These two protein chains interact to form a complex.

Sequence of chain A:
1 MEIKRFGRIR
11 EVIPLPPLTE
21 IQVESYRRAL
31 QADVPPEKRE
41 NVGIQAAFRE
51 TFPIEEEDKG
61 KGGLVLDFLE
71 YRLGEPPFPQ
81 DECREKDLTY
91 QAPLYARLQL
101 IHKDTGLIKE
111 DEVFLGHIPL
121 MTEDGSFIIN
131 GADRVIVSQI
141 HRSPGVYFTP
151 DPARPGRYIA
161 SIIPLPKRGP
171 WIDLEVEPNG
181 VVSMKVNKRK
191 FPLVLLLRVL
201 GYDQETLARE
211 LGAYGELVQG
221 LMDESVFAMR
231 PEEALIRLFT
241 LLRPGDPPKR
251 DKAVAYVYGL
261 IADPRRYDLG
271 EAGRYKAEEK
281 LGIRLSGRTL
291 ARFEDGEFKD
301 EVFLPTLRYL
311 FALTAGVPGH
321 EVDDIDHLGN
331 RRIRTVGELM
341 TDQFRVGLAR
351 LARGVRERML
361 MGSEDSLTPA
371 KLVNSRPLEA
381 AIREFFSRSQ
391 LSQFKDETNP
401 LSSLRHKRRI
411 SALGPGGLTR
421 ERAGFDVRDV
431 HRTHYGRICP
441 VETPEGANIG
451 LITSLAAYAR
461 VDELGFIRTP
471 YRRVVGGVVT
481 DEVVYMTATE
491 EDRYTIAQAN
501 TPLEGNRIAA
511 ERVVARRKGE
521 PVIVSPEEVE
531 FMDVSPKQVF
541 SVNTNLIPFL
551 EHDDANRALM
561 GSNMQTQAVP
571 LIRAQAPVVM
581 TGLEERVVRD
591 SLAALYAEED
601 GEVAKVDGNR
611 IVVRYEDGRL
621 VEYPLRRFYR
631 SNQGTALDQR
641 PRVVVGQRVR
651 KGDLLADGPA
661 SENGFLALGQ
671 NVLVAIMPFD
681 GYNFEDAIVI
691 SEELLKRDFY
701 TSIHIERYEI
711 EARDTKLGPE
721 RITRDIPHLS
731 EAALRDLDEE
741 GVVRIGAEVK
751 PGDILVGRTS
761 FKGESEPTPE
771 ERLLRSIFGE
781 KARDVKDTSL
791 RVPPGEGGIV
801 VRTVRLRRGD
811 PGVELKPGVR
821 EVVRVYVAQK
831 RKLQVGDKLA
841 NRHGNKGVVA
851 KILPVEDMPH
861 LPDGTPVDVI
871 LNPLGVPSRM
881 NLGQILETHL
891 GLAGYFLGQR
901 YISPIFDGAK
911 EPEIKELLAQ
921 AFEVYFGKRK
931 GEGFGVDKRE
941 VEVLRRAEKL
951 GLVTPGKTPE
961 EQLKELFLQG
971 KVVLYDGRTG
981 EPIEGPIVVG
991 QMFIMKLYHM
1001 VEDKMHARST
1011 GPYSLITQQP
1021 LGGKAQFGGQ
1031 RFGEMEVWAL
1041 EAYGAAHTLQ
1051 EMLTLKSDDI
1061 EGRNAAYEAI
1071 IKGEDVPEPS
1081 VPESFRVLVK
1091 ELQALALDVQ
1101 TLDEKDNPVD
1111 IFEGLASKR

Sequence of chain B:
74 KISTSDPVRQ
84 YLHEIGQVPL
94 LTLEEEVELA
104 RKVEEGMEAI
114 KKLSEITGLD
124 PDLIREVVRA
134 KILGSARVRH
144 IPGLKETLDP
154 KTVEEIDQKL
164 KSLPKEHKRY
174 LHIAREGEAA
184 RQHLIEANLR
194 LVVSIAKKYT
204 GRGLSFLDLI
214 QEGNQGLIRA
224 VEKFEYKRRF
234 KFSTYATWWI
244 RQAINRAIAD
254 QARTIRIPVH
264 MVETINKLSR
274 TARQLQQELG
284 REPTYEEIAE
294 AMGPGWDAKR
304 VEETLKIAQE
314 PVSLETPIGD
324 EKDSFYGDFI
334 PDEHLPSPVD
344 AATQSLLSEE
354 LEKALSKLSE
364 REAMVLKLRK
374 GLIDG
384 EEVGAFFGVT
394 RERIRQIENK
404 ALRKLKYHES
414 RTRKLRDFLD

Contacts between the two chains:
Residue Y1067 in chain A contacts residue P341 in chain B (closest heavy-atom distance 2.9 Å).
Residue P817 in chain A contacts residue Y288 in chain B (closest heavy-atom distance 4.0 Å).
Residue N1064 in chain A contacts residue P341 in chain B (closest heavy-atom distance 3.5 Å).
Residue Y1013 in chain A is in contact with residue I333 in chain B (closest heavy-atom distance 3.5 Å).
Residue L1015 in chain A is in contact with residue I333 in chain B (closest heavy-atom distance 2.4 Å).
Residue K1072 in chain A interacts with residue S348 in chain B (closest heavy-atom distance 2.8 Å).
Residue S1014 in chain A is in contact with residue I333 in chain B (closest heavy-atom distance 3.0 Å).
Residue E1068 in chain A contacts residue A344 in chain B (closest heavy-atom distance 3.5 Å).
Residue T1010 in chain A contacts residue P341 in chain B (closest heavy-atom distance 3.5 Å).
Residue S1014 in chain A is in contact with residue P334 in chain B (closest heavy-atom distance 4.4 Å).
Residue L1021 in chain A interacts with residue D331 in chain B (closest heavy-atom distance 2.9 Å).
Residue F778 in chain A interacts with residue S413 in chain B (closest heavy-atom distance 4.0 Å).
Residue L1021 in chain A is in contact with residue F332 in chain B (closest heavy-atom distance 3.1 Å).
Residue F778 in chain A contacts residue K409 in chain B (closest heavy-atom distance 3.6 Å).
Residue R1063 in chain A contacts residue L338 in chain B (closest heavy-atom distance 4.3 Å).
Residue E771 in chain A is in contact with residue D423 in chain B (closest heavy-atom distance 3.0 Å).
Residue R376 in chain A interacts with residue Q279 in chain B (closest heavy-atom distance 3.2 Å).
Residue E770 in chain A is in contact with residue L354 in chain B (closest heavy-atom distance 3.3 Å).
Residue Y1013 in chain A is in contact with residue D335 in chain B (closest heavy-atom distance 2.8 Å).
Residue E770 in chain A is in contact with residue S351 in chain B (closest heavy-atom distance 4.4 Å).
Residue N1064 in chain A is in contact with residue P339 in chain B (closest heavy-atom distance 3.0 Å).
Residue L729 in chain A contacts residue R419 in chain B (closest heavy-atom distance 2.9 Å).
Residue L1015 in chain A contacts residue P334 in chain B (closest heavy-atom distance 3.6 Å).
Residue E1068 in chain A is in contact with residue S348 in chain B (closest heavy-atom distance 3.7 Å).
Residue I1016 in chain A interacts with residue I333 in chain B (closest heavy-atom distance 4.1 Å).
Residue F778 in chain A is in contact with residue R416 in chain B (closest heavy-atom distance 3.9 Å).
Residue G1011 in chain A contacts residue S340 in chain B (closest heavy-atom distance 4.2 Å).
Residue L1015 in chain A contacts residue L317 in chain B (closest heavy-atom distance 4.2 Å).
Residue I1016 in chain A interacts with residue L317 in chain B (closest heavy-atom distance 3.4 Å).
Residue Y1067 in chain A is in contact with residue V342 in chain B (closest heavy-atom distance 4.2 Å).
Residue Y1013 in chain A contacts residue P334 in chain B (closest heavy-atom distance 3.1 Å).
Residue I777 in chain A contacts residue L408 in chain B (closest heavy-atom distance 3.9 Å).
Residue I1016 in chain A is in contact with residue G330 in chain B (closest heavy-atom distance 3.5 Å).
Residue S1014 in chain A is in contact with residue D335 in chain B (closest heavy-atom distance 3.2 Å).
Residue L1015 in chain A interacts with residue G330 in chain B (closest heavy-atom distance 3.6 Å).
Residue Y1067 in chain A interacts with residue A345 in chain B (closest heavy-atom distance 3.3 Å).
Residue P769 in chain A interacts with residue K373 in chain B (closest heavy-atom distance 3.3 Å).
Residue R376 in chain A is in contact with residue E285 in chain B (closest heavy-atom distance 3.9 Å).
Residue Q1019 in chain A is in contact with residue D331 in chain B (closest heavy-atom distance 3.6 Å).
Residue P1020 in chain A interacts with residue D331 in chain B (closest heavy-atom distance 4.2 Å).
Residue F114 in chain A contacts residue L282 in chain B (closest heavy-atom distance 4.0 Å).
Residue L773 in chain A contacts residue L405 in chain B (closest heavy-atom distance 4.5 Å).
Residue K1072 in chain A is in contact with residue E352 in chain B (closest heavy-atom distance 3.5 Å).
Residue E770 in chain A contacts residue L350 in chain B (closest heavy-atom distance 4.2 Å).
Residue L774 in chain A is in contact with residue F421 in chain B (closest heavy-atom distance 3.1 Å).
Residue Q1018 in chain A interacts with residue D335 in chain B (closest heavy-atom distance 4.2 Å).
Residue S1014 in chain A is in contact with residue D331 in chain B (closest heavy-atom distance 3.2 Å).
Residue G818 in chain A is in contact with residue K309 in chain B (closest heavy-atom distance 4.3 Å).
Residue F778 in chain A is in contact with residue F421 in chain B (closest heavy-atom distance 4.0 Å).
Residue E1068 in chain A contacts residue A345 in chain B (closest heavy-atom distance 4.2 Å).
Residue I777 in chain A is in contact with residue K409 in chain B (closest heavy-atom distance 2.8 Å).
Residue H728 in chain A contacts residue D423 in chain B (closest heavy-atom distance 2.5 Å).
Residue S1014 in chain A interacts with residue G330 in chain B (closest heavy-atom distance 2.7 Å).
Residue R1063 in chain A interacts with residue P341 in chain B (closest heavy-atom distance 3.9 Å).
Residue F114 in chain A contacts residue G283 in chain B (closest heavy-atom distance 4.2 Å).
Residue Q1018 in chain A is in contact with residue L338 in chain B (closest heavy-atom distance 3.4 Å).
Residue S375 in chain A interacts with residue Q279 in chain B (closest heavy-atom distance 3.9 Å).
Residue T1017 in chain A is in contact with residue D331 in chain B (closest heavy-atom distance 4.4 Å).
Residue I1060 in chain A contacts residue L338 in chain B (closest heavy-atom distance 4.2 Å).
Residue I777 in chain A is in contact with residue L405 in chain B (closest heavy-atom distance 3.9 Å).